This data describes a binding interaction between two proteins.

Sequence of chain B:
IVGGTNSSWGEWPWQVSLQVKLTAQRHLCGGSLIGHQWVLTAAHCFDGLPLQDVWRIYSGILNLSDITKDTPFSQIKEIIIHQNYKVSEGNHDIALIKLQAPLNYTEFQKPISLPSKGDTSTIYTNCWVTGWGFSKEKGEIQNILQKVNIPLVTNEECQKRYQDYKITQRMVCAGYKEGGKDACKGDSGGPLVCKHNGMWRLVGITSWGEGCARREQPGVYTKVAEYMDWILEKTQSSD

Residue-level contacts at the interface:
Residue S207 in chain B is in contact with residue R4 in chain A (closest heavy-atom distance 4.5 Å).
Residue H44 in chain B contacts residue C10 in chain A (closest heavy-atom distance 4.0 Å).
Residue L28 in chain B is in contact with residue L8 in chain A (closest heavy-atom distance 4.3 Å).
Residue H44 in chain B is in contact with residue C1 in chain A (closest heavy-atom distance 4.6 Å).
Residue V87 in chain B interacts with residue P2 in chain A (closest heavy-atom distance 3.2 Å).
Residue G209 in chain B interacts with residue R4 in chain A (closest heavy-atom distance 3.0 Å).
Residue C45 in chain B contacts residue A7 in chain A (closest heavy-atom distance 4.8 Å).
Residue G186 in chain B interacts with residue A6 in chain A (closest heavy-atom distance 3.0 Å).
Residue F134 in chain B interacts with residue L8 in chain A (closest heavy-atom distance 4.1 Å).
Residue D47 in chain B interacts with residue C1 in chain A (closest heavy-atom distance 2.8 Å).
Residue D187 in chain B is in contact with residue A6 in chain A (closest heavy-atom distance 4.8 Å).
Residue K185 in chain B interacts with residue A6 in chain A (closest heavy-atom distance 3.2 Å).
Residue G90 in chain B contacts residue F5 in chain A (closest heavy-atom distance 3.6 Å).
Residue L28 in chain B interacts with residue F9 in chain A (closest heavy-atom distance 5.0 Å).
Residue K185 in chain B interacts with residue A7 in chain A (closest heavy-atom distance 3.4 Å).
Residue C29 in chain B contacts residue A7 in chain A (closest heavy-atom distance 4.6 Å).
Residue L28 in chain B is in contact with residue A7 in chain A (closest heavy-atom distance 4.8 Å).
Residue G90 in chain B contacts residue R4 in chain A (closest heavy-atom distance 4.5 Å).
Residue G186 in chain B is in contact with residue L8 in chain A (closest heavy-atom distance 3.7 Å).
Residue G209 in chain B is in contact with residue A3 in chain A (closest heavy-atom distance 4.9 Å).
Residue K185 in chain B contacts residue C10 in chain A (closest heavy-atom distance 3.3 Å).
Residue V87 in chain B contacts residue F5 in chain A (closest heavy-atom distance 4.4 Å).
Residue C184 in chain B interacts with residue A6 in chain A (closest heavy-atom distance 3.7 Å).
Residue K185 in chain B interacts with residue L8 in chain A (closest heavy-atom distance 4.0 Å).
Residue K185 in chain B interacts with residue F5 in chain A (closest heavy-atom distance 3.1 Å).
Residue K185 in chain B is in contact with residue A3 in chain A (closest heavy-atom distance 3.9 Å).
Residue S88 in chain B is in contact with residue P2 in chain A (closest heavy-atom distance 3.9 Å).
Residue W208 in chain B contacts residue R4 in chain A (closest heavy-atom distance 3.2 Å).
Residue S188 in chain B contacts residue A6 in chain A (closest heavy-atom distance 3.0 Å).
Residue H44 in chain B is in contact with residue A6 in chain A (closest heavy-atom distance 3.4 Å).
Residue S88 in chain B interacts with residue R4 in chain A (closest heavy-atom distance 3.2 Å).
Residue W208 in chain B is in contact with residue F5 in chain A (closest heavy-atom distance 3.7 Å).
Residue E89 in chain B is in contact with residue F5 in chain A (closest heavy-atom distance 4.8 Å).
Residue H44 in chain B contacts residue F5 in chain A (closest heavy-atom distance 3.6 Å).
Residue D93 in chain B is in contact with residue F5 in chain A (closest heavy-atom distance 3.8 Å).
Residue H44 in chain B interacts with residue A7 in chain A (closest heavy-atom distance 3.4 Å).
Residue S207 in chain B interacts with residue A6 in chain A (closest heavy-atom distance 3.7 Å).
Residue S188 in chain B is in contact with residue A7 in chain A (closest heavy-atom distance 3.0 Å).
Residue E89 in chain B is in contact with residue R4 in chain A (closest heavy-atom distance 3.0 Å).
Residue S207 in chain B interacts with residue F5 in chain A (closest heavy-atom distance 3.4 Å).
Residue Y165 in chain B is in contact with residue R4 in chain A (closest heavy-atom distance 3.4 Å).
Residue E210 in chain B is in contact with residue R4 in chain A (closest heavy-atom distance 4.6 Å).
Residue H27 in chain B is in contact with residue L8 in chain A (closest heavy-atom distance 3.7 Å).
Residue I141 in chain B contacts residue L8 in chain A (closest heavy-atom distance 4.5 Å).
Residue V87 in chain B contacts residue C1 in chain A (closest heavy-atom distance 3.4 Å).

Sequence of chain A:
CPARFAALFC